These two protein chains interact to form a complex.

Sequence of the first protein:
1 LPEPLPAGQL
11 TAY

Sequence of the second protein:
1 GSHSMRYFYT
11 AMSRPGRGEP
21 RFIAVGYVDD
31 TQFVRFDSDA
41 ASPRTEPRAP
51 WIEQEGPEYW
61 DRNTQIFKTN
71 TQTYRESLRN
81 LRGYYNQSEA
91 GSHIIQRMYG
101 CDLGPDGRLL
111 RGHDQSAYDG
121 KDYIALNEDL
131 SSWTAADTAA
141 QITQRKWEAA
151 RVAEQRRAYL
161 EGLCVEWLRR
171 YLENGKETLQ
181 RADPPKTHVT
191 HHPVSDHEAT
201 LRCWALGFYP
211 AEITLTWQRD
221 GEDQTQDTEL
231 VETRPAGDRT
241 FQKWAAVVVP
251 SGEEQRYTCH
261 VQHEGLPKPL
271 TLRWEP

Contacts between the two chains:
Residue Q155 in the second protein contacts residue P6 in the first protein (closest heavy-atom distance 3.4 Å).
Residue Y7 in the second protein is in contact with residue P2 in the first protein (closest heavy-atom distance 3.2 Å).
Residue Y159 in the second protein is in contact with residue E3 in the first protein (closest heavy-atom distance 3.6 Å).
Residue Y74 in the second protein contacts residue Y13 in the first protein (closest heavy-atom distance 3.2 Å).
Residue I66 in the second protein contacts residue P4 in the first protein (closest heavy-atom distance 3.7 Å).
Residue Y171 in the second protein is in contact with residue L1 in the first protein (closest heavy-atom distance 2.6 Å).
Residue F67 in the second protein contacts residue P2 in the first protein (closest heavy-atom distance 3.6 Å).
Residue N70 in the second protein contacts residue L5 in the first protein (closest heavy-atom distance 3.7 Å).
Residue L163 in the second protein is in contact with residue P4 in the first protein (closest heavy-atom distance 3.3 Å).
Residue N63 in the second protein interacts with residue L1 in the first protein (closest heavy-atom distance 3.7 Å).
Residue Q155 in the second protein contacts residue E3 in the first protein (closest heavy-atom distance 4.0 Å).
Residue E76 in the second protein contacts residue A12 in the first protein (closest heavy-atom distance 3.6 Å).
Residue T73 in the second protein interacts with residue L10 in the first protein (closest heavy-atom distance 3.4 Å).
Residue W147 in the second protein contacts residue Y13 in the first protein (closest heavy-atom distance 3.6 Å).
Residue N70 in the second protein interacts with residue L10 in the first protein (closest heavy-atom distance 3.7 Å).
Residue R62 in the second protein is in contact with residue P4 in the first protein (closest heavy-atom distance 4.1 Å).
Residue Y123 in the second protein is in contact with residue Y13 in the first protein (closest heavy-atom distance 3.7 Å).
Residue I66 in the second protein contacts residue L5 in the first protein (closest heavy-atom distance 4.1 Å).
Residue T73 in the second protein contacts residue T11 in the first protein (closest heavy-atom distance 4.2 Å).
Residue T69 in the second protein interacts with residue L5 in the first protein (closest heavy-atom distance 3.4 Å).
Residue N80 in the second protein is in contact with residue Y13 in the first protein (closest heavy-atom distance 2.9 Å).
Residue R62 in the second protein interacts with residue L1 in the first protein (closest heavy-atom distance 3.4 Å).
Residue Y9 in the second protein contacts residue P2 in the first protein (closest heavy-atom distance 3.7 Å).
Residue K146 in the second protein contacts residue A12 in the first protein (closest heavy-atom distance 3.3 Å).
Residue T73 in the second protein is in contact with residue A12 in the first protein (closest heavy-atom distance 3.6 Å).
Residue R156 in the second protein interacts with residue E3 in the first protein (closest heavy-atom distance 3.4 Å).
Residue I66 in the second protein interacts with residue E3 in the first protein (closest heavy-atom distance 3.5 Å).
Residue A150 in the second protein contacts residue T11 in the first protein (closest heavy-atom distance 3.6 Å).
Residue Y99 in the second protein is in contact with residue P2 in the first protein (closest heavy-atom distance 3.1 Å).
Residue S116 in the second protein interacts with residue Y13 in the first protein (closest heavy-atom distance 2.7 Å).
Residue W147 in the second protein contacts residue A12 in the first protein (closest heavy-atom distance 2.9 Å).
Residue T69 in the second protein contacts residue L10 in the first protein (closest heavy-atom distance 3.9 Å).
Residue V152 in the second protein is in contact with residue T11 in the first protein (closest heavy-atom distance 3.5 Å).
Residue Y159 in the second protein is in contact with residue P2 in the first protein (closest heavy-atom distance 3.5 Å).
Residue Y59 in the second protein is in contact with residue L1 in the first protein (closest heavy-atom distance 4.0 Å).
Residue I95 in the second protein interacts with residue Y13 in the first protein (closest heavy-atom distance 3.7 Å).
Residue Q96 in the second protein interacts with residue Y13 in the first protein (closest heavy-atom distance 4.3 Å).
Residue N80 in the second protein is in contact with residue A12 in the first protein (closest heavy-atom distance 4.1 Å).
Residue W167 in the second protein is in contact with residue L1 in the first protein (closest heavy-atom distance 3.6 Å).
Residue F33 in the second protein interacts with residue L1 in the first protein (closest heavy-atom distance 4.7 Å).
Residue T143 in the second protein is in contact with residue Y13 in the first protein (closest heavy-atom distance 2.6 Å).
Residue R97 in the second protein is in contact with residue Y13 in the first protein (closest heavy-atom distance 3.9 Å).
Residue Y159 in the second protein interacts with residue P4 in the first protein (closest heavy-atom distance 3.5 Å).
Residue N63 in the second protein interacts with residue P2 in the first protein (closest heavy-atom distance 3.0 Å).
Residue Y9 in the second protein interacts with residue E3 in the first protein (closest heavy-atom distance 4.4 Å).
Residue S77 in the second protein interacts with residue Y13 in the first protein (closest heavy-atom distance 2.9 Å).
Residue W147 in the second protein contacts residue T11 in the first protein (closest heavy-atom distance 3.6 Å).
Residue Y7 in the second protein contacts residue L1 in the first protein (closest heavy-atom distance 2.9 Å).
Residue Y159 in the second protein interacts with residue L1 in the first protein (closest heavy-atom distance 2.5 Å).
Residue I66 in the second protein contacts residue P2 in the first protein (closest heavy-atom distance 3.9 Å).
Residue Y99 in the second protein contacts residue E3 in the first protein (closest heavy-atom distance 2.9 Å).
Residue L81 in the second protein interacts with residue Y13 in the first protein (closest heavy-atom distance 3.5 Å).
Residue R97 in the second protein contacts residue E3 in the first protein (closest heavy-atom distance 2.7 Å).
Residue M5 in the second protein is in contact with residue L1 in the first protein (closest heavy-atom distance 3.8 Å).
Residue S77 in the second protein contacts residue A12 in the first protein (closest heavy-atom distance 3.5 Å).
Residue K146 in the second protein is in contact with residue Y13 in the first protein (closest heavy-atom distance 2.7 Å).
Residue Y84 in the second protein interacts with residue Y13 in the first protein (closest heavy-atom distance 2.7 Å).
Residue K146 in the second protein contacts residue T11 in the first protein (closest heavy-atom distance 3.9 Å).
Residue Q65 in the second protein contacts residue L5 in the first protein (closest heavy-atom distance 3.9 Å).
Residue L163 in the second protein interacts with residue L1 in the first protein (closest heavy-atom distance 4.1 Å).